Sequence of protein 1:
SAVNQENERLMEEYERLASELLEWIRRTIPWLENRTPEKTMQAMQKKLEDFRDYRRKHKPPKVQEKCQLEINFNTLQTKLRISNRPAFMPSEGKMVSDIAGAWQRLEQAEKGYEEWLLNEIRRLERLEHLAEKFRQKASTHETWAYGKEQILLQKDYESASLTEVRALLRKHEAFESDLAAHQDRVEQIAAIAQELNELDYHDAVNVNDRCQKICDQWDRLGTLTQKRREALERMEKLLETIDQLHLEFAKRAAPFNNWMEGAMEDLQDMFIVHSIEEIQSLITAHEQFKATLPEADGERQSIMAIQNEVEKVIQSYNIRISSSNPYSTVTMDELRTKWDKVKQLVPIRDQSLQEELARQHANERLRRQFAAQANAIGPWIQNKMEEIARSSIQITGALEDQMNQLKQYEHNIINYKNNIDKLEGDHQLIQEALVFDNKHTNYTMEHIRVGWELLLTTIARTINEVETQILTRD

These two protein chains interact to form a complex.

Sequence of protein 2:
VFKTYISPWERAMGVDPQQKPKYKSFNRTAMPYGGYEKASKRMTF

Contacts between the two chains:
Residue D268 in protein 1 contacts residue M55 in protein 2 (closest heavy-atom distance 4.7 Å).
Residue I395 in protein 1 is in contact with residue K11 in protein 2 (closest heavy-atom distance 4.3 Å).
Residue T294 in protein 1 interacts with residue R66 in protein 2 (closest heavy-atom distance 3.7 Å).
Residue F291 in protein 1 contacts residue A54 in protein 2 (closest heavy-atom distance 3.6 Å).
Residue Q290 in protein 1 is in contact with residue Y60 in protein 2 (closest heavy-atom distance 3.7 Å).
Residue D271 in protein 1 interacts with residue N51 in protein 2 (closest heavy-atom distance 3.7 Å).
Residue A293 in protein 1 is in contact with residue R66 in protein 2 (closest heavy-atom distance 3.3 Å).
Residue Q396 in protein 1 interacts with residue V9 in protein 2 (closest heavy-atom distance 4.7 Å).
Residue Q290 in protein 1 interacts with residue P56 in protein 2 (closest heavy-atom distance 3.7 Å).
Residue T470 in protein 1 interacts with residue Y13 in protein 2 (closest heavy-atom distance 2.9 Å).
Residue F291 in protein 1 is in contact with residue A63 in protein 2 (closest heavy-atom distance 4.9 Å).
Residue R463 in protein 1 contacts residue E18 in protein 2 (closest heavy-atom distance 3.9 Å).
Residue I395 in protein 1 contacts residue T12 in protein 2 (closest heavy-atom distance 3.7 Å).
Residue R351 in protein 1 is in contact with residue R52 in protein 2 (closest heavy-atom distance 3.9 Å).
Residue D268 in protein 1 contacts residue R52 in protein 2 (closest heavy-atom distance 3.9 Å).
Residue F291 in protein 1 interacts with residue M55 in protein 2 (closest heavy-atom distance 3.5 Å).
Residue V275 in protein 1 is in contact with residue N51 in protein 2 (closest heavy-atom distance 4.3 Å).
Residue I397 in protein 1 is in contact with residue V9 in protein 2 (closest heavy-atom distance 4.5 Å).
Residue W261 in protein 1 is in contact with residue M55 in protein 2 (closest heavy-atom distance 2.8 Å).
Residue A287 in protein 1 is in contact with residue P56 in protein 2 (closest heavy-atom distance 4.8 Å).
Residue L284 in protein 1 interacts with residue T53 in protein 2 (closest heavy-atom distance 3.7 Å).
Residue W261 in protein 1 interacts with residue P56 in protein 2 (closest heavy-atom distance 3.9 Å).
Residue A293 in protein 1 is in contact with residue M67 in protein 2 (closest heavy-atom distance 4.3 Å).
Residue Q290 in protein 1 contacts residue S64 in protein 2 (closest heavy-atom distance 2.8 Å).
Residue E289 in protein 1 interacts with residue M67 in protein 2 (closest heavy-atom distance 4.4 Å).
Residue W261 in protein 1 interacts with residue Y57 in protein 2 (closest heavy-atom distance 3.6 Å).
Residue E467 in protein 1 is in contact with residue Y13 in protein 2 (closest heavy-atom distance 3.6 Å).
Residue Q290 in protein 1 interacts with residue A63 in protein 2 (closest heavy-atom distance 3.3 Å).
Residue F273 in protein 1 interacts with residue N51 in protein 2 (closest heavy-atom distance 3.1 Å).
Residue D268 in protein 1 interacts with residue T53 in protein 2 (closest heavy-atom distance 3.8 Å).
Residue T286 in protein 1 is in contact with residue M67 in protein 2 (closest heavy-atom distance 4.7 Å).
Residue Q471 in protein 1 interacts with residue Y13 in protein 2 (closest heavy-atom distance 3.4 Å).
Residue Q290 in protein 1 contacts residue M67 in protein 2 (closest heavy-atom distance 3.7 Å).
Residue E297 in protein 1 contacts residue K62 in protein 2 (closest heavy-atom distance 4.5 Å).
Residue D268 in protein 1 contacts residue A54 in protein 2 (closest heavy-atom distance 3.4 Å).
Residue L284 in protein 1 is in contact with residue R52 in protein 2 (closest heavy-atom distance 4.7 Å).
Residue E297 in protein 1 contacts residue Y57 in protein 2 (closest heavy-atom distance 3.3 Å).
Residue E297 in protein 1 contacts residue R66 in protein 2 (closest heavy-atom distance 3.2 Å).
Residue E297 in protein 1 contacts residue G58 in protein 2 (closest heavy-atom distance 4.7 Å).
Residue P296 in protein 1 is in contact with residue R66 in protein 2 (closest heavy-atom distance 3.4 Å).
Residue A265 in protein 1 is in contact with residue A54 in protein 2 (closest heavy-atom distance 4.1 Å).
Residue A293 in protein 1 contacts residue A63 in protein 2 (closest heavy-atom distance 4.2 Å).
Residue L269 in protein 1 interacts with residue A54 in protein 2 (closest heavy-atom distance 4.0 Å).
Residue I274 in protein 1 interacts with residue N51 in protein 2 (closest heavy-atom distance 3.0 Å).
Residue M272 in protein 1 interacts with residue N51 in protein 2 (closest heavy-atom distance 3.7 Å).
Residue A298 in protein 1 contacts residue Y57 in protein 2 (closest heavy-atom distance 3.7 Å).
Residue E467 in protein 1 is in contact with residue E18 in protein 2 (closest heavy-atom distance 3.2 Å).
Residue T294 in protein 1 interacts with residue P56 in protein 2 (closest heavy-atom distance 3.5 Å).
Residue F291 in protein 1 is in contact with residue P56 in protein 2 (closest heavy-atom distance 3.7 Å).
Residue D271 in protein 1 is in contact with residue F50 in protein 2 (closest heavy-atom distance 4.3 Å).
Residue T294 in protein 1 contacts residue A63 in protein 2 (closest heavy-atom distance 3.8 Å).
Residue D271 in protein 1 is in contact with residue R52 in protein 2 (closest heavy-atom distance 3.0 Å).
Residue L284 in protein 1 is in contact with residue N51 in protein 2 (closest heavy-atom distance 4.5 Å).
Residue I395 in protein 1 interacts with residue V9 in protein 2 (closest heavy-atom distance 3.3 Å).
Residue F258 in protein 1 is in contact with residue Y57 in protein 2 (closest heavy-atom distance 3.7 Å).
Residue T294 in protein 1 interacts with residue Y57 in protein 2 (closest heavy-atom distance 2.8 Å).
Residue R463 in protein 1 interacts with residue W17 in protein 2 (closest heavy-atom distance 4.8 Å).
Residue A287 in protein 1 interacts with residue Y60 in protein 2 (closest heavy-atom distance 4.8 Å).
Residue E301 in protein 1 interacts with residue Y57 in protein 2 (closest heavy-atom distance 3.2 Å).
Residue A287 in protein 1 contacts residue T53 in protein 2 (closest heavy-atom distance 3.8 Å).